These two protein chains interact to form a complex.

Interface contacts:
Residue W312 in chain B is in contact with residue Y42 in chain A (closest heavy-atom distance 3.2 Å).
Residue L241 in chain B contacts residue T93 in chain A (closest heavy-atom distance 4.5 Å).
Residue R15 in chain B interacts with residue R120 in chain A (closest heavy-atom distance 4.6 Å).

Sequence of chain A:
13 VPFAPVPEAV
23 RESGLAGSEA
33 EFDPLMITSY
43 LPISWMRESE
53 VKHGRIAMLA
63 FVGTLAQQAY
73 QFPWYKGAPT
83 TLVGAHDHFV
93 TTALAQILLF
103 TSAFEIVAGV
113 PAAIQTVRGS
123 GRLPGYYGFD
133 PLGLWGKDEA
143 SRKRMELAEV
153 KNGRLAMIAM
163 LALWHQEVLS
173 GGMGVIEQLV

Sequence of chain B:
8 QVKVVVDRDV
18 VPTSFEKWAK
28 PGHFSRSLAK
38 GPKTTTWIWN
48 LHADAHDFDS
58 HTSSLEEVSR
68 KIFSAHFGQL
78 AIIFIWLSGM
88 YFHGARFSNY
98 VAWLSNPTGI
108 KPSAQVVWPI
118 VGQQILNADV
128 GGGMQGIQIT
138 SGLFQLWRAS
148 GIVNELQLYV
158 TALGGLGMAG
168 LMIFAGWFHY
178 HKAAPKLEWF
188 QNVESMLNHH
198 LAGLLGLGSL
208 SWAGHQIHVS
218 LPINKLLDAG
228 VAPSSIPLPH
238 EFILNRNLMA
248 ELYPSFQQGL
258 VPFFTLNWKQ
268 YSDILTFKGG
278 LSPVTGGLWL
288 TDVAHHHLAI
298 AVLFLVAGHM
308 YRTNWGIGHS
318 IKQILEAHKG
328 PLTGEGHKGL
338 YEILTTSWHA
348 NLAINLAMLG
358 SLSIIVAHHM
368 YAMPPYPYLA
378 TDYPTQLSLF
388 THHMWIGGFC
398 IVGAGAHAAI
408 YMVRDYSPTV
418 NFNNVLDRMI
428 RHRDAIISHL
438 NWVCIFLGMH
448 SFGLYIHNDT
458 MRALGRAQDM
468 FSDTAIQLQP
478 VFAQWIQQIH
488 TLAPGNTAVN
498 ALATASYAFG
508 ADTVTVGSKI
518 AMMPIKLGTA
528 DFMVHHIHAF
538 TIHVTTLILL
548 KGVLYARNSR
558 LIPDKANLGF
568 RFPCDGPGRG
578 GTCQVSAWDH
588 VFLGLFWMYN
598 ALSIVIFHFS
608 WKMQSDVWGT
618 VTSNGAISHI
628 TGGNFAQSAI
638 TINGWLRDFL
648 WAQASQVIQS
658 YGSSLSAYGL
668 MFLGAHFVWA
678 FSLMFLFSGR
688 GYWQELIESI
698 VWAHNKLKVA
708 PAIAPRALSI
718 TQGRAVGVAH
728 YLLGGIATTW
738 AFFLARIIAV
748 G